These two protein chains interact to form a complex.

Sequence of protein 1:
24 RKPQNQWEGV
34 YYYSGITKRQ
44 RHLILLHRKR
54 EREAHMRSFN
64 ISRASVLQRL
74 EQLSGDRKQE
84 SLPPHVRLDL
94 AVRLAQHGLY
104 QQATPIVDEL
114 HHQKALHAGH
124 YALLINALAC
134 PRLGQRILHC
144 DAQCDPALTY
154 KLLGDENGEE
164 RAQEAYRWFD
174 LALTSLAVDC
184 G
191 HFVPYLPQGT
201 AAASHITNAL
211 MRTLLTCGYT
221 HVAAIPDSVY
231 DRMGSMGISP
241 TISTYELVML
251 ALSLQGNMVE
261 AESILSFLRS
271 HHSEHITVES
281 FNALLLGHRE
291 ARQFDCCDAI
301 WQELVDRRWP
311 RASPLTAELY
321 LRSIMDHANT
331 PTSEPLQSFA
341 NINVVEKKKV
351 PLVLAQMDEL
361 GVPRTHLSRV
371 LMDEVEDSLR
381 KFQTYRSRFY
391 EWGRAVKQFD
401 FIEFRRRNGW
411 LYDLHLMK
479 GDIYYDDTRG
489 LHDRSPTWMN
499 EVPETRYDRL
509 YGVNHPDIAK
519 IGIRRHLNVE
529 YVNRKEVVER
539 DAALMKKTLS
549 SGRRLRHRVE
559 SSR

Residue-level contacts at the interface:
Residue K25 in protein 1 interacts with residue Y120 in protein 2 (closest heavy-atom distance 3.6 Å).
Residue F399 in protein 1 contacts residue Y115 in protein 2 (closest heavy-atom distance 4.1 Å).
Residue I402 in protein 1 is in contact with residue T123 in protein 2 (closest heavy-atom distance 4.8 Å).
Residue R24 in protein 1 is in contact with residue Y115 in protein 2 (closest heavy-atom distance 4.0 Å).
Residue F399 in protein 1 interacts with residue L119 in protein 2 (closest heavy-atom distance 3.6 Å).
Residue A395 in protein 1 is in contact with residue L119 in protein 2 (closest heavy-atom distance 4.8 Å).
Residue E403 in protein 1 interacts with residue T123 in protein 2 (closest heavy-atom distance 4.2 Å).
Residue R24 in protein 1 interacts with residue D111 in protein 2 (closest heavy-atom distance 2.8 Å).
Residue A395 in protein 1 interacts with residue M114 in protein 2 (closest heavy-atom distance 3.5 Å).
Residue V396 in protein 1 interacts with residue L119 in protein 2 (closest heavy-atom distance 3.7 Å).
Residue R24 in protein 1 interacts with residue M114 in protein 2 (closest heavy-atom distance 3.3 Å).
Residue A395 in protein 1 interacts with residue Y115 in protein 2 (closest heavy-atom distance 3.7 Å).
Residue F399 in protein 1 is in contact with residue T123 in protein 2 (closest heavy-atom distance 3.5 Å).
Residue F399 in protein 1 interacts with residue Y120 in protein 2 (closest heavy-atom distance 3.5 Å).

Sequence of protein 2:
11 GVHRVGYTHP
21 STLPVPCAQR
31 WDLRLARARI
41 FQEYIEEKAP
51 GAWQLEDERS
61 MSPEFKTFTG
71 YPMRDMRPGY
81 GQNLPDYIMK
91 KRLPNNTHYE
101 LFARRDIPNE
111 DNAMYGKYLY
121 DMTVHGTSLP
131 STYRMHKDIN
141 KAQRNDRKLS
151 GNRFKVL